Sequence of the second protein:
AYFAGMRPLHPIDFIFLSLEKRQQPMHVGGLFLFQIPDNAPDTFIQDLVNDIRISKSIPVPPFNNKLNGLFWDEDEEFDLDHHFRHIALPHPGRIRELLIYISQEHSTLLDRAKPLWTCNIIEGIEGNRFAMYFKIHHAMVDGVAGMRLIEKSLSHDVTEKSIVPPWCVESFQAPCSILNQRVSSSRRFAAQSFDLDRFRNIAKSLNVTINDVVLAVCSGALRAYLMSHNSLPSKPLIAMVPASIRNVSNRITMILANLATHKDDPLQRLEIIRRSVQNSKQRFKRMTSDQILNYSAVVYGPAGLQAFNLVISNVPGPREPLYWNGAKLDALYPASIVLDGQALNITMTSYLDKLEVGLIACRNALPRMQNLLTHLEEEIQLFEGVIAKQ

This data describes a binding interaction between two proteins.

Sequence of the first protein:
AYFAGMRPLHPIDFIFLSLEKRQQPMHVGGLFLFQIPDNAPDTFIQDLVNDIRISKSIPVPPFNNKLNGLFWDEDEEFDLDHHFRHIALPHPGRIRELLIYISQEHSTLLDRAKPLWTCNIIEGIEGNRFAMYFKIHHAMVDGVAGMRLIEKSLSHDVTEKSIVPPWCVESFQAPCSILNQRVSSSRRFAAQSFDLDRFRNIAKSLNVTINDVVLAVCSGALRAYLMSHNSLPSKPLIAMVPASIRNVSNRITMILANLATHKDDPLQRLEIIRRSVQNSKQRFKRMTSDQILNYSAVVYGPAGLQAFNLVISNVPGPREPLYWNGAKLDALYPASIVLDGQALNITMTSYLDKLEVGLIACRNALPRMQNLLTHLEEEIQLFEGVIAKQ

Residue-level contacts at the interface:
Residue M6 in the first protein is in contact with residue F224 in the second protein (closest heavy-atom distance 4.5 Å).
Residue L70 in the first protein contacts residue A353 in the second protein (closest heavy-atom distance 4.0 Å).
Residue F71 in the first protein is in contact with residue P358 in the second protein (closest heavy-atom distance 4.4 Å).
Residue A359 in the first protein interacts with residue G69 in the second protein (closest heavy-atom distance 4.5 Å).
Residue F3 in the first protein contacts residue P358 in the second protein (closest heavy-atom distance 4.1 Å).
Residue L70 in the first protein is in contact with residue G357 in the second protein (closest heavy-atom distance 3.0 Å).
Residue A353 in the first protein interacts with residue F71 in the second protein (closest heavy-atom distance 3.8 Å).
Residue P358 in the first protein contacts residue G69 in the second protein (closest heavy-atom distance 4.0 Å).
Residue G357 in the first protein interacts with residue F71 in the second protein (closest heavy-atom distance 3.6 Å).
Residue F71 in the first protein interacts with residue V354 in the second protein (closest heavy-atom distance 3.8 Å).
Residue F71 in the first protein contacts residue A359 in the second protein (closest heavy-atom distance 4.0 Å).
Residue F224 in the first protein contacts residue F3 in the second protein (closest heavy-atom distance 3.5 Å).
Residue A373 in the first protein interacts with residue F3 in the second protein (closest heavy-atom distance 3.9 Å).
Residue F224 in the first protein contacts residue M6 in the second protein (closest heavy-atom distance 4.5 Å).
Residue L349 in the first protein contacts residue P11 in the second protein (closest heavy-atom distance 3.8 Å).
Residue N350 in the first protein interacts with residue P8 in the second protein (closest heavy-atom distance 3.9 Å).
Residue G69 in the first protein is in contact with residue P358 in the second protein (closest heavy-atom distance 4.0 Å).
Residue F14 in the first protein interacts with residue S18 in the second protein (closest heavy-atom distance 3.7 Å).
Residue F71 in the first protein is in contact with residue A353 in the second protein (closest heavy-atom distance 3.8 Å).
Residue A4 in the first protein interacts with residue S223 in the second protein (closest heavy-atom distance 4.6 Å).
Residue F14 in the first protein contacts residue F14 in the second protein (closest heavy-atom distance 3.5 Å).
Residue G357 in the first protein is in contact with residue L70 in the second protein (closest heavy-atom distance 3.0 Å).
Residue V354 in the first protein interacts with residue F3 in the second protein (closest heavy-atom distance 4.4 Å).
Residue N350 in the first protein interacts with residue Y2 in the second protein (closest heavy-atom distance 2.8 Å).
Residue F340 in the first protein contacts residue Y2 in the second protein (closest heavy-atom distance 4.3 Å).
Residue S18 in the first protein contacts residue S18 in the second protein (closest heavy-atom distance 3.5 Å).
Residue L70 in the first protein interacts with residue L19 in the second protein (closest heavy-atom distance 4.4 Å).
Residue F3 in the first protein interacts with residue S223 in the second protein (closest heavy-atom distance 4.6 Å).
Residue F14 in the first protein contacts residue I15 in the second protein (closest heavy-atom distance 4.2 Å).
Residue P358 in the first protein is in contact with residue F3 in the second protein (closest heavy-atom distance 4.1 Å).
Residue A359 in the first protein interacts with residue F71 in the second protein (closest heavy-atom distance 4.0 Å).
Residue N68 in the first protein contacts residue A359 in the second protein (closest heavy-atom distance 3.3 Å).
Residue F3 in the first protein is in contact with residue F224 in the second protein (closest heavy-atom distance 3.5 Å).
Residue N68 in the first protein is in contact with residue G360 in the second protein (closest heavy-atom distance 2.9 Å).
Residue Y2 in the first protein interacts with residue V354 in the second protein (closest heavy-atom distance 4.0 Å).
Residue V354 in the first protein is in contact with residue F71 in the second protein (closest heavy-atom distance 3.8 Å).
Residue F3 in the first protein contacts residue A359 in the second protein (closest heavy-atom distance 3.6 Å).
Residue M6 in the first protein interacts with residue A359 in the second protein (closest heavy-atom distance 3.7 Å).
Residue G69 in the first protein interacts with residue G357 in the second protein (closest heavy-atom distance 3.8 Å).
Residue A359 in the first protein interacts with residue N68 in the second protein (closest heavy-atom distance 3.3 Å).
Residue S18 in the first protein is in contact with residue F14 in the second protein (closest heavy-atom distance 3.7 Å).
Residue A353 in the first protein interacts with residue L70 in the second protein (closest heavy-atom distance 4.0 Å).
Residue V354 in the first protein is in contact with residue Y2 in the second protein (closest heavy-atom distance 4.0 Å).
Residue G69 in the first protein contacts residue A359 in the second protein (closest heavy-atom distance 4.5 Å).
Residue G360 in the first protein is in contact with residue N68 in the second protein (closest heavy-atom distance 2.9 Å).
Residue F3 in the first protein is in contact with residue V354 in the second protein (closest heavy-atom distance 4.4 Å).
Residue F3 in the first protein interacts with residue A373 in the second protein (closest heavy-atom distance 3.9 Å).
Residue S223 in the first protein interacts with residue A4 in the second protein (closest heavy-atom distance 4.6 Å).
Residue A359 in the first protein interacts with residue M6 in the second protein (closest heavy-atom distance 3.7 Å).
Residue I15 in the first protein is in contact with residue F14 in the second protein (closest heavy-atom distance 4.2 Å).
Residue P11 in the first protein is in contact with residue L349 in the second protein (closest heavy-atom distance 3.8 Å).
Residue L19 in the first protein contacts residue L70 in the second protein (closest heavy-atom distance 4.4 Å).
Residue Y2 in the first protein interacts with residue F340 in the second protein (closest heavy-atom distance 4.3 Å).
Residue P8 in the first protein is in contact with residue N350 in the second protein (closest heavy-atom distance 3.9 Å).
Residue P11 in the first protein interacts with residue P11 in the second protein (closest heavy-atom distance 3.7 Å).
Residue Y2 in the first protein contacts residue N350 in the second protein (closest heavy-atom distance 2.8 Å).
Residue A359 in the first protein is in contact with residue F3 in the second protein (closest heavy-atom distance 3.6 Å).
Residue P358 in the first protein is in contact with residue F71 in the second protein (closest heavy-atom distance 4.4 Å).
Residue F71 in the first protein contacts residue G357 in the second protein (closest heavy-atom distance 3.6 Å).
Residue G357 in the first protein interacts with residue G69 in the second protein (closest heavy-atom distance 3.8 Å).